Sequence of protein 2:
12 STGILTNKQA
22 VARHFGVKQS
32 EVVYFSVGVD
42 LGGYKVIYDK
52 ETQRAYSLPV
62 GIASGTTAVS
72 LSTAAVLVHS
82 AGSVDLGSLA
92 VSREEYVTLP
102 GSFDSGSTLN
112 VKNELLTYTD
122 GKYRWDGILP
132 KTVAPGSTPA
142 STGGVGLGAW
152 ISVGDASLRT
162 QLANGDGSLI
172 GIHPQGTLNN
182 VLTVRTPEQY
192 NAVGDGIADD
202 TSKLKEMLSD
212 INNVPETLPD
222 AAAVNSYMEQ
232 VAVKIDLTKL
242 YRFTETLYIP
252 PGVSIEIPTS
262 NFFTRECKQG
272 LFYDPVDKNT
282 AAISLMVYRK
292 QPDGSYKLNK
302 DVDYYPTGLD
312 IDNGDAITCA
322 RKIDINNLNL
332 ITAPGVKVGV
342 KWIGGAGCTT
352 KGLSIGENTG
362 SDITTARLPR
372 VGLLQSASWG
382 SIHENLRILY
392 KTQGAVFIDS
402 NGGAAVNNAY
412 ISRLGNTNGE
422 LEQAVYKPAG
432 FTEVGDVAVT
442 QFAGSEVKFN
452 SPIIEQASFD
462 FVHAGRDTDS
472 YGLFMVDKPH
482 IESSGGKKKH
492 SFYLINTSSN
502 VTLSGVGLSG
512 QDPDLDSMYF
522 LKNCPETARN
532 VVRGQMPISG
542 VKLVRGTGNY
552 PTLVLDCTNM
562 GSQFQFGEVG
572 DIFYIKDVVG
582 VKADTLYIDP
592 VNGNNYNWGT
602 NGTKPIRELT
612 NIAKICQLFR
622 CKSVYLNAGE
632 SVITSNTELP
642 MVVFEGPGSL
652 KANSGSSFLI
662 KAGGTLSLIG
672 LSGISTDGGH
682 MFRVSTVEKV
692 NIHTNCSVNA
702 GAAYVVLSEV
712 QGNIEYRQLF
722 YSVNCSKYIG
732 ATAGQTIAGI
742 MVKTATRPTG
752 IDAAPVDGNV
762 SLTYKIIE

Sequence of protein 1:
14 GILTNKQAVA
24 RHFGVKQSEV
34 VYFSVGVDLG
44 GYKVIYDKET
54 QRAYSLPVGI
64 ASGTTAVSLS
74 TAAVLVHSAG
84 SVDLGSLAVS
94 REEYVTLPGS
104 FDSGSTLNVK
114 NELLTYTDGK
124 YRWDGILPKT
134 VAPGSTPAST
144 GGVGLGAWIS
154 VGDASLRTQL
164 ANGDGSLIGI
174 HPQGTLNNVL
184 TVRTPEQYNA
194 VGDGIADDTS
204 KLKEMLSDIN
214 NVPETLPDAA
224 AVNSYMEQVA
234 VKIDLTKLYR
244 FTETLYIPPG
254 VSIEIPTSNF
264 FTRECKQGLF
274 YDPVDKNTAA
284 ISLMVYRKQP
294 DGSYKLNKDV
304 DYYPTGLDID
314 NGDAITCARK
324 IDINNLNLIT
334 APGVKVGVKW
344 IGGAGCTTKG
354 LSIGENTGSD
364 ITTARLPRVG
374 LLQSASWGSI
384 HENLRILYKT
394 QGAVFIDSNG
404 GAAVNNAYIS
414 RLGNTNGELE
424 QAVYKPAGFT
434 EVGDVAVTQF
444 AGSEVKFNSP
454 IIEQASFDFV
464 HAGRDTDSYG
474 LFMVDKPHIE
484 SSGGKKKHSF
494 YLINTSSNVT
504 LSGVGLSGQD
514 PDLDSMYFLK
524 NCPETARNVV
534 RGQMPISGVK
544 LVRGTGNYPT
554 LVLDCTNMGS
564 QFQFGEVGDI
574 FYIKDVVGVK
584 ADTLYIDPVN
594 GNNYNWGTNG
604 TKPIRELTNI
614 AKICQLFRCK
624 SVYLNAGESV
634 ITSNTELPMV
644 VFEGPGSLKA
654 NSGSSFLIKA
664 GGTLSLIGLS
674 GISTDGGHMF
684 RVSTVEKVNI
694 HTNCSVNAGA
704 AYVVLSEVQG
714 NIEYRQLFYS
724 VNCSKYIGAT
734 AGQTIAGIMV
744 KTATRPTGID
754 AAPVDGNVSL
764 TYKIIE

Residue-level contacts at the interface:
Residue F263 in protein 2 contacts residue R322 in protein 1 (closest heavy-atom distance 3.2 Å).
Residue Q270 in protein 2 contacts residue A233 in protein 1 (closest heavy-atom distance 2.9 Å).
Residue P259 in protein 2 interacts with residue S255 in protein 1 (closest heavy-atom distance 3.4 Å).
Residue A157 in protein 2 contacts residue E95 in protein 1 (closest heavy-atom distance 3.1 Å).
Residue D156 in protein 2 interacts with residue L159 in protein 1 (closest heavy-atom distance 3.5 Å).
Residue H694 in protein 2 interacts with residue Q712 in protein 1 (closest heavy-atom distance 2.8 Å).
Residue D237 in protein 2 contacts residue T184 in protein 1 (closest heavy-atom distance 3.0 Å).
Residue Q190 in protein 2 interacts with residue H174 in protein 1 (closest heavy-atom distance 3.1 Å).
Residue L720 in protein 2 is in contact with residue Q736 in protein 1 (closest heavy-atom distance 3.2 Å).
Residue E207 in protein 2 contacts residue Q176 in protein 1 (closest heavy-atom distance 3.4 Å).
Residue K123 in protein 2 interacts with residue R94 in protein 1 (closest heavy-atom distance 2.9 Å).
Residue R160 in protein 2 contacts residue L159 in protein 1 (closest heavy-atom distance 3.3 Å).
Residue L100 in protein 2 is in contact with residue R94 in protein 1 (closest heavy-atom distance 2.8 Å).
Residue Q190 in protein 2 is in contact with residue Q176 in protein 1 (closest heavy-atom distance 2.9 Å).
Residue G166 in protein 2 interacts with residue G172 in protein 1 (closest heavy-atom distance 3.2 Å).
Residue N560 in protein 2 interacts with residue S499 in protein 1 (closest heavy-atom distance 3.0 Å).
Residue G14 in protein 2 is in contact with residue Q20 in protein 1 (closest heavy-atom distance 2.8 Å).
Residue T17 in protein 2 interacts with residue Q20 in protein 1 (closest heavy-atom distance 2.9 Å).
Residue H481 in protein 2 interacts with residue G404 in protein 1 (closest heavy-atom distance 3.4 Å).
Residue F721 in protein 2 interacts with residue G735 in protein 1 (closest heavy-atom distance 3.5 Å).
Residue T99 in protein 2 contacts residue R94 in protein 1 (closest heavy-atom distance 3.0 Å).
Residue R160 in protein 2 is in contact with residue Q162 in protein 1 (closest heavy-atom distance 2.9 Å).
Residue D156 in protein 2 interacts with residue G155 in protein 1 (closest heavy-atom distance 3.3 Å).
Residue N18 in protein 2 contacts residue Q20 in protein 1 (closest heavy-atom distance 3.3 Å).
Residue L720 in protein 2 interacts with residue G735 in protein 1 (closest heavy-atom distance 3.2 Å).
Residue N560 in protein 2 interacts with residue T528 in protein 1 (closest heavy-atom distance 3.5 Å).
Residue N692 in protein 2 is in contact with residue N714 in protein 1 (closest heavy-atom distance 2.9 Å).
Residue G581 in protein 2 contacts residue D578 in protein 1 (closest heavy-atom distance 3.5 Å).
Residue K479 in protein 2 is in contact with residue K449 in protein 1 (closest heavy-atom distance 3.0 Å).
Residue Y191 in protein 2 is in contact with residue Q176 in protein 1 (closest heavy-atom distance 3.5 Å).
Residue R266 in protein 2 contacts residue E230 in protein 1 (closest heavy-atom distance 3.3 Å).
Residue E189 in protein 2 contacts residue N181 in protein 1 (closest heavy-atom distance 3.5 Å).
Residue T260 in protein 2 is in contact with residue K323 in protein 1 (closest heavy-atom distance 3.4 Å).
Residue L163 in protein 2 interacts with residue G172 in protein 1 (closest heavy-atom distance 2.9 Å).
Residue K123 in protein 2 is in contact with residue E95 in protein 1 (closest heavy-atom distance 3.5 Å).
Residue G102 in protein 2 is in contact with residue V61 in protein 1 (closest heavy-atom distance 3.4 Å).
Residue R718 in protein 2 contacts residue Q712 in protein 1 (closest heavy-atom distance 3.0 Å).
Residue N18 in protein 2 interacts with residue R24 in protein 1 (closest heavy-atom distance 2.7 Å).
Residue Y49 in protein 2 contacts residue R24 in protein 1 (closest heavy-atom distance 3.1 Å).
Residue R55 in protein 2 contacts residue G27 in protein 1 (closest heavy-atom distance 3.0 Å).
Residue H481 in protein 2 contacts residue G403 in protein 1 (closest heavy-atom distance 3.4 Å).
Residue Q54 in protein 2 is in contact with residue K29 in protein 1 (closest heavy-atom distance 3.4 Å).
Residue H481 in protein 2 is in contact with residue E447 in protein 1 (closest heavy-atom distance 3.2 Å).
Residue T187 in protein 2 contacts residue N181 in protein 1 (closest heavy-atom distance 2.7 Å).
Residue K744 in protein 2 contacts residue Q736 in protein 1 (closest heavy-atom distance 3.4 Å).
Residue A164 in protein 2 is in contact with residue G172 in protein 1 (closest heavy-atom distance 3.4 Å).
Residue N696 in protein 2 interacts with residue Q712 in protein 1 (closest heavy-atom distance 3.3 Å).
Residue S668 in protein 2 interacts with residue V688 in protein 1 (closest heavy-atom distance 3.2 Å).
Residue T260 in protein 2 contacts residue A233 in protein 1 (closest heavy-atom distance 3.3 Å).
Residue R388 in protein 2 is in contact with residue G348 in protein 1 (closest heavy-atom distance 3.3 Å).
Residue K269 in protein 2 contacts residue E230 in protein 1 (closest heavy-atom distance 3.1 Å).
Residue T118 in protein 2 is in contact with residue S93 in protein 1 (closest heavy-atom distance 3.5 Å).
Residue Q54 in protein 2 contacts residue Q30 in protein 1 (closest heavy-atom distance 3.0 Å).
Residue R718 in protein 2 contacts residue V688 in protein 1 (closest heavy-atom distance 3.1 Å).
Residue S452 in protein 2 is in contact with residue K449 in protein 1 (closest heavy-atom distance 3.1 Å).
Residue R160 in protein 2 interacts with residue G155 in protein 1 (closest heavy-atom distance 3.0 Å).
Residue Q54 in protein 2 interacts with residue R24 in protein 1 (closest heavy-atom distance 3.0 Å).
Residue Q270 in protein 2 is in contact with residue V232 in protein 1 (closest heavy-atom distance 3.3 Å).
Residue Y191 in protein 2 contacts residue P175 in protein 1 (closest heavy-atom distance 3.4 Å).
Residue E267 in protein 2 interacts with residue E230 in protein 1 (closest heavy-atom distance 2.6 Å).

The following describes two proteins that form a bound complex.